Sequence of the second protein:
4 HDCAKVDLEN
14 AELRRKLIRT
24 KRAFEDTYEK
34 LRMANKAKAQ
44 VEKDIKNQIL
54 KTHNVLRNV

Sequence of the first protein:
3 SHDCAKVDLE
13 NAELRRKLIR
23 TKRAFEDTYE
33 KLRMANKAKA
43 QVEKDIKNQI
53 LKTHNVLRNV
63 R

These two protein chains interact to form a complex.

Interface contacts:
Residue L34 in the first protein interacts with residue K33 in the second protein (closest heavy-atom distance 4.2 Å).
Residue L16 in the first protein is in contact with residue R17 in the second protein (closest heavy-atom distance 3.7 Å).
Residue T30 in the first protein contacts residue L34 in the second protein (closest heavy-atom distance 3.6 Å).
Residue F27 in the first protein contacts residue T23 in the second protein (closest heavy-atom distance 4.4 Å).
Residue T30 in the first protein is in contact with residue F27 in the second protein (closest heavy-atom distance 3.4 Å).
Residue F27 in the first protein is in contact with residue F27 in the second protein (closest heavy-atom distance 3.6 Å).
Residue D10 in the first protein is in contact with residue H4 in the second protein (closest heavy-atom distance 2.8 Å).
Residue T23 in the first protein interacts with residue T23 in the second protein (closest heavy-atom distance 3.7 Å).
Residue C6 in the first protein is in contact with residue H4 in the second protein (closest heavy-atom distance 3.3 Å).
Residue L20 in the first protein contacts residue T23 in the second protein (closest heavy-atom distance 3.6 Å).
Residue L34 in the first protein is in contact with residue T30 in the second protein (closest heavy-atom distance 4.2 Å).
Residue H4 in the first protein is in contact with residue C6 in the second protein (closest heavy-atom distance 3.3 Å).
Residue L34 in the first protein is in contact with residue L34 in the second protein (closest heavy-atom distance 3.7 Å).
Residue E12 in the first protein is in contact with residue R17 in the second protein (closest heavy-atom distance 2.4 Å).
Residue F27 in the first protein interacts with residue A26 in the second protein (closest heavy-atom distance 3.6 Å).
Residue L20 in the first protein contacts residue L16 in the second protein (closest heavy-atom distance 3.8 Å).
Residue L20 in the first protein interacts with residue L20 in the second protein (closest heavy-atom distance 4.0 Å).
Residue C6 in the first protein interacts with residue C6 in the second protein (closest heavy-atom distance 4.0 Å).
Residue T23 in the first protein contacts residue L20 in the second protein (closest heavy-atom distance 3.5 Å).
Residue V9 in the first protein is in contact with residue V9 in the second protein (closest heavy-atom distance 3.7 Å).
Residue E12 in the first protein is in contact with residue N13 in the second protein (closest heavy-atom distance 3.8 Å).
Residue H4 in the first protein is in contact with residue D10 in the second protein (closest heavy-atom distance 2.8 Å).
Residue N13 in the first protein interacts with residue V9 in the second protein (closest heavy-atom distance 4.0 Å).
Residue K19 in the first protein contacts residue L20 in the second protein (closest heavy-atom distance 3.8 Å).
Residue V9 in the first protein contacts residue N13 in the second protein (closest heavy-atom distance 3.2 Å).
Residue Y31 in the first protein contacts residue T30 in the second protein (closest heavy-atom distance 3.5 Å).
Residue T30 in the first protein interacts with residue T30 in the second protein (closest heavy-atom distance 3.6 Å).
Residue T23 in the first protein interacts with residue F27 in the second protein (closest heavy-atom distance 4.5 Å).
Residue V9 in the first protein interacts with residue D10 in the second protein (closest heavy-atom distance 3.9 Å).
Residue H4 in the first protein interacts with residue V9 in the second protein (closest heavy-atom distance 4.0 Å).
Residue T30 in the first protein contacts residue Y31 in the second protein (closest heavy-atom distance 3.5 Å).
Residue N13 in the first protein is in contact with residue N13 in the second protein (closest heavy-atom distance 2.9 Å).
Residue L16 in the first protein contacts residue N13 in the second protein (closest heavy-atom distance 3.8 Å).
Residue T23 in the first protein interacts with residue K24 in the second protein (closest heavy-atom distance 3.8 Å).
Residue F27 in the first protein interacts with residue T30 in the second protein (closest heavy-atom distance 3.3 Å).
Residue D10 in the first protein interacts with residue V9 in the second protein (closest heavy-atom distance 4.0 Å).
Residue L16 in the first protein is in contact with residue L20 in the second protein (closest heavy-atom distance 3.9 Å).
Residue L16 in the first protein contacts residue L16 in the second protein (closest heavy-atom distance 3.9 Å).
Residue H4 in the first protein is in contact with residue H4 in the second protein (closest heavy-atom distance 3.8 Å).
Residue N13 in the first protein is in contact with residue L16 in the second protein (closest heavy-atom distance 3.9 Å).
Residue K33 in the first protein contacts residue L34 in the second protein (closest heavy-atom distance 3.6 Å).
Residue K24 in the first protein contacts residue T23 in the second protein (closest heavy-atom distance 3.8 Å).
Residue R17 in the first protein contacts residue E12 in the second protein (closest heavy-atom distance 2.4 Å).
Residue L20 in the first protein interacts with residue K19 in the second protein (closest heavy-atom distance 3.8 Å).
Residue V9 in the first protein is in contact with residue H4 in the second protein (closest heavy-atom distance 4.0 Å).
Residue R17 in the first protein is in contact with residue L16 in the second protein (closest heavy-atom distance 3.7 Å).
Residue N13 in the first protein interacts with residue E12 in the second protein (closest heavy-atom distance 3.5 Å).
Residue A26 in the first protein interacts with residue F27 in the second protein (closest heavy-atom distance 3.7 Å).